Sequence of the first protein:
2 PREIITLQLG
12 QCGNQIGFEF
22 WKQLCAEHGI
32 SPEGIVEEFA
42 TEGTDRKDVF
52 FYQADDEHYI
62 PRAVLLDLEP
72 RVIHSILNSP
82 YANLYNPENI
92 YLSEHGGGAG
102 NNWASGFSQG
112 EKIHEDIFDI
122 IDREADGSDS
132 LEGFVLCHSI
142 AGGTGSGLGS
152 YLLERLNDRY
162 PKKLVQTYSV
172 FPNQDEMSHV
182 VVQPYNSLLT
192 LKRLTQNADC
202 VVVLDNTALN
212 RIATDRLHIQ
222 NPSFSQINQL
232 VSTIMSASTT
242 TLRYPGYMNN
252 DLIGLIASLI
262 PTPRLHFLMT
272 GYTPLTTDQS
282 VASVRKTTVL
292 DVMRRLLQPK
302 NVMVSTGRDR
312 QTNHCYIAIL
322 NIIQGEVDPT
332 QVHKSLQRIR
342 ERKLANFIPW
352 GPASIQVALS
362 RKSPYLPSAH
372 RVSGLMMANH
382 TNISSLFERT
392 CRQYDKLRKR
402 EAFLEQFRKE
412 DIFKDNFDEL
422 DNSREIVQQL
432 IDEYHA

Contacts between the two chains:
Residue T735 in the second protein interacts with residue R3 in the first protein (closest heavy-atom distance 4.0 Å).
Residue M1013 in the second protein is in contact with residue L337 in the first protein (closest heavy-atom distance 3.7 Å).
Residue E840 in the second protein is in contact with residue P264 in the first protein (closest heavy-atom distance 3.3 Å).
Residue D834 in the second protein is in contact with residue G255 in the first protein (closest heavy-atom distance 3.8 Å).
Residue Y831 in the second protein interacts with residue M249 in the first protein (closest heavy-atom distance 3.7 Å).
Residue Y731 in the second protein interacts with residue I254 in the first protein (closest heavy-atom distance 4.2 Å).
Residue M1013 in the second protein interacts with residue R341 in the first protein (closest heavy-atom distance 3.8 Å).
Residue Y731 in the second protein interacts with residue R3 in the first protein (closest heavy-atom distance 3.3 Å).
Residue Y731 in the second protein is in contact with residue D252 in the first protein (closest heavy-atom distance 3.1 Å).
Residue L724 in the second protein is in contact with residue Y248 in the first protein (closest heavy-atom distance 3.2 Å).
Residue H887 in the second protein contacts residue S355 in the first protein (closest heavy-atom distance 3.2 Å).
Residue N894 in the second protein is in contact with residue Q357 in the first protein (closest heavy-atom distance 3.8 Å).
Residue K884 in the second protein interacts with residue G352 in the first protein (closest heavy-atom distance 4.2 Å).
Residue R764 in the second protein contacts residue P246 in the first protein (closest heavy-atom distance 3.3 Å).
Residue F838 in the second protein is in contact with residue K163 in the first protein (closest heavy-atom distance 3.7 Å).
Residue N894 in the second protein interacts with residue V358 in the first protein (closest heavy-atom distance 4.0 Å).
Residue H902 in the second protein interacts with residue L360 in the first protein (closest heavy-atom distance 3.9 Å).
Residue R899 in the second protein contacts residue P330 in the first protein (closest heavy-atom distance 3.2 Å).
Residue L880 in the second protein is in contact with residue W351 in the first protein (closest heavy-atom distance 3.5 Å).
Residue A726 in the second protein interacts with residue Y248 in the first protein (closest heavy-atom distance 4.0 Å).
Residue R899 in the second protein contacts residue T331 in the first protein (closest heavy-atom distance 4.2 Å).
Residue D834 in the second protein contacts residue A258 in the first protein (closest heavy-atom distance 3.4 Å).
Residue A1014 in the second protein is in contact with residue P353 in the first protein (closest heavy-atom distance 4.2 Å).
Residue H887 in the second protein interacts with residue P353 in the first protein (closest heavy-atom distance 4.2 Å).
Residue M897 in the second protein is in contact with residue M249 in the first protein (closest heavy-atom distance 4.0 Å).
Residue R764 in the second protein contacts residue R47 in the first protein (closest heavy-atom distance 3.3 Å).
Residue F879 in the second protein contacts residue T263 in the first protein (closest heavy-atom distance 4.2 Å).
Residue R764 in the second protein contacts residue N251 in the first protein (closest heavy-atom distance 3.7 Å).
Residue R899 in the second protein contacts residue H334 in the first protein (closest heavy-atom distance 3.1 Å).
Residue G727 in the second protein interacts with residue G247 in the first protein (closest heavy-atom distance 3.5 Å).
Residue R764 in the second protein is in contact with residue G247 in the first protein (closest heavy-atom distance 4.1 Å).
Residue H893 in the second protein interacts with residue Y248 in the first protein (closest heavy-atom distance 4.2 Å).
Residue H902 in the second protein is in contact with residue P330 in the first protein (closest heavy-atom distance 3.6 Å).
Residue M897 in the second protein contacts residue Y248 in the first protein (closest heavy-atom distance 3.5 Å).
Residue A726 in the second protein is in contact with residue G247 in the first protein (closest heavy-atom distance 4.0 Å).
Residue K884 in the second protein is in contact with residue P353 in the first protein (closest heavy-atom distance 3.7 Å).
Residue K884 in the second protein is in contact with residue W351 in the first protein (closest heavy-atom distance 3.4 Å).
Residue D834 in the second protein is in contact with residue I254 in the first protein (closest heavy-atom distance 2.8 Å).
Residue D728 in the second protein is in contact with residue R47 in the first protein (closest heavy-atom distance 3.8 Å).
Residue R764 in the second protein is in contact with residue Y245 in the first protein (closest heavy-atom distance 4.2 Å).
Residue Y831 in the second protein interacts with residue Y248 in the first protein (closest heavy-atom distance 3.9 Å).
Residue F838 in the second protein is in contact with residue K164 in the first protein (closest heavy-atom distance 3.6 Å).
Residue D732 in the second protein contacts residue R3 in the first protein (closest heavy-atom distance 4.3 Å).
Residue F879 in the second protein interacts with residue W351 in the first protein (closest heavy-atom distance 3.8 Å).
Residue Y895 in the second protein is in contact with residue L337 in the first protein (closest heavy-atom distance 3.9 Å).
Residue K827 in the second protein contacts residue Y248 in the first protein (closest heavy-atom distance 4.2 Å).
Residue L1012 in the second protein interacts with residue R341 in the first protein (closest heavy-atom distance 3.3 Å).
Residue Y895 in the second protein interacts with residue H334 in the first protein (closest heavy-atom distance 3.6 Å).
Residue N890 in the second protein interacts with residue S259 in the first protein (closest heavy-atom distance 3.9 Å).
Residue M1013 in the second protein is in contact with residue Q338 in the first protein (closest heavy-atom distance 4.2 Å).
Residue Y831 in the second protein contacts residue N251 in the first protein (closest heavy-atom distance 4.2 Å).
Residue H893 in the second protein interacts with residue M249 in the first protein (closest heavy-atom distance 3.4 Å).
Residue D728 in the second protein contacts residue N251 in the first protein (closest heavy-atom distance 3.5 Å).
Residue K830 in the second protein is in contact with residue N250 in the first protein (closest heavy-atom distance 3.7 Å).
Residue R764 in the second protein is in contact with residue D46 in the first protein (closest heavy-atom distance 3.0 Å).
Residue M1013 in the second protein interacts with residue A354 in the first protein (closest heavy-atom distance 4.2 Å).
Residue K830 in the second protein is in contact with residue M249 in the first protein (closest heavy-atom distance 3.6 Å).
Residue F838 in the second protein is in contact with residue L165 in the first protein (closest heavy-atom distance 3.9 Å).
Residue H887 in the second protein interacts with residue A354 in the first protein (closest heavy-atom distance 3.3 Å).
Residue M886 in the second protein interacts with residue A258 in the first protein (closest heavy-atom distance 3.9 Å).

The following describes two proteins that form a bound complex.

Sequence of the second protein:
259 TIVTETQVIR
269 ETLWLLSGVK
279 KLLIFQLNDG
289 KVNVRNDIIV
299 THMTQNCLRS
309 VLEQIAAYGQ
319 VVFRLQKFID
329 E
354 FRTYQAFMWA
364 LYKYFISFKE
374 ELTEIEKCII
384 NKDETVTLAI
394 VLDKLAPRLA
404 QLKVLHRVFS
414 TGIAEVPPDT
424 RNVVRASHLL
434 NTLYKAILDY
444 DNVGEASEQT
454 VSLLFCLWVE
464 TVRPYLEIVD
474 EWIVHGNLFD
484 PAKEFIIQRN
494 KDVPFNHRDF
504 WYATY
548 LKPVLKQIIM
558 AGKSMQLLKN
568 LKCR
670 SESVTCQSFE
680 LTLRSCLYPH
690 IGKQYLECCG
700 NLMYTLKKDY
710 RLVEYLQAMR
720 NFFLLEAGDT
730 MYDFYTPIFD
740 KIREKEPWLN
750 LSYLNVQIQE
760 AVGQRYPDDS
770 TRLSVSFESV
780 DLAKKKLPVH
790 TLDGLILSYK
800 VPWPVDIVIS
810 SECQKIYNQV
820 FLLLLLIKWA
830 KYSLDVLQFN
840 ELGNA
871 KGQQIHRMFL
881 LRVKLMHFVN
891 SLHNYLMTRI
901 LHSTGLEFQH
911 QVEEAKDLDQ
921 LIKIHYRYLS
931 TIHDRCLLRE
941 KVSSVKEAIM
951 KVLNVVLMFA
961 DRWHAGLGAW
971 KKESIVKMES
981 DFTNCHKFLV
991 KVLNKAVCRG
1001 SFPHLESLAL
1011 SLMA